Sequence of chain A:
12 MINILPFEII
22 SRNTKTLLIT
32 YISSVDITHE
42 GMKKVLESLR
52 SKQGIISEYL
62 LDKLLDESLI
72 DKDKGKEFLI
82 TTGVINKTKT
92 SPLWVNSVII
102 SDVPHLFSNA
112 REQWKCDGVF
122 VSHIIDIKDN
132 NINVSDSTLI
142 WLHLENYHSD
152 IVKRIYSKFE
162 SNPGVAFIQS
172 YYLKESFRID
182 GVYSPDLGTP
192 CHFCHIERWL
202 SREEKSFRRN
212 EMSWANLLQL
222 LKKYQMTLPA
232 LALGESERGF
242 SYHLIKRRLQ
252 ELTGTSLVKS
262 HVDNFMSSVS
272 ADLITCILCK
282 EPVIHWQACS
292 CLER

Residue-level contacts at the interface:
Residue G255 in chain A is in contact with residue R41 in chain B (closest heavy-atom distance 2.9 Å).
Residue F266 in chain A interacts with residue T42 in chain B (closest heavy-atom distance 3.6 Å).
Residue S257 in chain A interacts with residue R41 in chain B (closest heavy-atom distance 3.6 Å).
Residue S92 in chain A contacts residue E37 in chain B (closest heavy-atom distance 3.2 Å).
Residue K260 in chain A interacts with residue F43 in chain B (closest heavy-atom distance 3.5 Å).
Residue K260 in chain A interacts with residue T42 in chain B (closest heavy-atom distance 3.7 Å).
Residue L94 in chain A is in contact with residue E37 in chain B (closest heavy-atom distance 3.8 Å).
Residue M267 in chain A contacts residue A33 in chain B (closest heavy-atom distance 3.8 Å).
Residue K260 in chain A contacts residue R41 in chain B (closest heavy-atom distance 3.5 Å).
Residue S261 in chain A is in contact with residue T42 in chain B (closest heavy-atom distance 3.0 Å).
Residue D264 in chain A is in contact with residue N31 in chain B (closest heavy-atom distance 3.3 Å).
Residue R209 in chain A is in contact with residue E18 in chain B (closest heavy-atom distance 3.8 Å).
Residue D187 in chain A contacts residue Y242 in chain B (closest heavy-atom distance 3.4 Å).
Residue T91 in chain A contacts residue P36 in chain B (closest heavy-atom distance 3.2 Å).
Residue V263 in chain A interacts with residue F43 in chain B (closest heavy-atom distance 2.9 Å).
Residue F266 in chain A contacts residue R41 in chain B (closest heavy-atom distance 3.8 Å).
Residue S261 in chain A interacts with residue F43 in chain B (closest heavy-atom distance 3.1 Å).
Residue T89 in chain A contacts residue E40 in chain B (closest heavy-atom distance 3.2 Å).
Residue L293 in chain A contacts residue R252 in chain B (closest heavy-atom distance 3.8 Å).
Residue W287 in chain A contacts residue R252 in chain B (closest heavy-atom distance 3.7 Å).
Residue T254 in chain A interacts with residue R41 in chain B (closest heavy-atom distance 3.5 Å).
Residue K260 in chain A contacts residue E40 in chain B (closest heavy-atom distance 3.2 Å).
Residue T91 in chain A is in contact with residue E37 in chain B (closest heavy-atom distance 3.7 Å).
Residue S261 in chain A contacts residue R41 in chain B (closest heavy-atom distance 3.2 Å).
Residue V263 in chain A interacts with residue T42 in chain B (closest heavy-atom distance 3.6 Å).
Residue Q288 in chain A contacts residue R252 in chain B (closest heavy-atom distance 3.2 Å).
Residue T190 in chain A is in contact with residue S241 in chain B (closest heavy-atom distance 3.7 Å).
Residue I285 in chain A contacts residue D25 in chain B (closest heavy-atom distance 3.7 Å).
Residue H262 in chain A interacts with residue F32 in chain B (closest heavy-atom distance 3.8 Å).
Residue Q251 in chain A is in contact with residue R41 in chain B (closest heavy-atom distance 3.2 Å).
Residue R210 in chain A is in contact with residue A21 in chain B (closest heavy-atom distance 3.6 Å).
Residue H262 in chain A is in contact with residue F43 in chain B (closest heavy-atom distance 3.4 Å).
Residue G189 in chain A contacts residue Q251 in chain B (closest heavy-atom distance 3.0 Å).
Residue I285 in chain A is in contact with residue K24 in chain B (closest heavy-atom distance 3.4 Å).
Residue E252 in chain A interacts with residue R41 in chain B (closest heavy-atom distance 2.8 Å).
Residue H286 in chain A is in contact with residue Q251 in chain B (closest heavy-atom distance 3.5 Å).
Residue N211 in chain A interacts with residue P17 in chain B (closest heavy-atom distance 3.7 Å).
Residue F266 in chain A interacts with residue F38 in chain B (closest heavy-atom distance 3.5 Å).
Residue I285 in chain A contacts residue V28 in chain B (closest heavy-atom distance 3.8 Å).
Residue R210 in chain A interacts with residue D25 in chain B (closest heavy-atom distance 2.5 Å).
Residue C290 in chain A is in contact with residue R252 in chain B (closest heavy-atom distance 3.1 Å).
Residue P283 in chain A is in contact with residue V28 in chain B (closest heavy-atom distance 3.8 Å).
Residue L188 in chain A interacts with residue L35 in chain B (closest heavy-atom distance 3.8 Å).
Residue G189 in chain A interacts with residue S241 in chain B (closest heavy-atom distance 3.8 Å).
Residue R210 in chain A is in contact with residue E18 in chain B (closest heavy-atom distance 3.2 Å).
Residue D264 in chain A contacts residue R29 in chain B (closest heavy-atom distance 3.6 Å).
Residue L293 in chain A contacts residue D250 in chain B (closest heavy-atom distance 3.4 Å).
Residue K90 in chain A contacts residue E40 in chain B (closest heavy-atom distance 3.0 Å).
Residue E294 in chain A contacts residue R252 in chain B (closest heavy-atom distance 3.6 Å).
Residue T91 in chain A interacts with residue E40 in chain B (closest heavy-atom distance 2.8 Å).
Residue P186 in chain A interacts with residue K245 in chain B (closest heavy-atom distance 3.5 Å).
Residue N211 in chain A is in contact with residue E18 in chain B (closest heavy-atom distance 2.9 Å).
Residue L188 in chain A interacts with residue S241 in chain B (closest heavy-atom distance 2.7 Å).
Residue L94 in chain A interacts with residue F38 in chain B (closest heavy-atom distance 3.8 Å).
Residue L253 in chain A contacts residue R41 in chain B (closest heavy-atom distance 3.4 Å).
Residue L188 in chain A is in contact with residue Y242 in chain B (closest heavy-atom distance 3.0 Å).
Residue H262 in chain A contacts residue V44 in chain B (closest heavy-atom distance 2.5 Å).
Residue R199 in chain A interacts with residue D25 in chain B (closest heavy-atom distance 3.2 Å).
Residue V263 in chain A is in contact with residue A33 in chain B (closest heavy-atom distance 2.8 Å).
Residue V263 in chain A contacts residue F32 in chain B (closest heavy-atom distance 3.5 Å).

Sequence of chain B:
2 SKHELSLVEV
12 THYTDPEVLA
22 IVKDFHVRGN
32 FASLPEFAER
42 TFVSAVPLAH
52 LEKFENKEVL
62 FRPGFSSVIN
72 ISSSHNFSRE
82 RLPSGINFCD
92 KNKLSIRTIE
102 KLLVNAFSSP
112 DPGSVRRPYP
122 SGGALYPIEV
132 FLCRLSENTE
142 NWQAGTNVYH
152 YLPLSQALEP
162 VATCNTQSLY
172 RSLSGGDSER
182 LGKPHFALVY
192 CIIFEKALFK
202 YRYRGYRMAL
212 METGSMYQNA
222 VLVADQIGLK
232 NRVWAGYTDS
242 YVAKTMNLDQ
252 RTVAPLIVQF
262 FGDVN

These two protein chains interact to form a complex.